This data describes a binding interaction between two proteins.

Sequence of protein 2:
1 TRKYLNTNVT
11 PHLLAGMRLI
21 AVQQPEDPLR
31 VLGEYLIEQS

Interface contacts:
Residue A401 in protein 1 is in contact with residue A21 in protein 2 (closest heavy-atom distance 3.8 Å).
Residue L412 in protein 1 is in contact with residue N6 in protein 2 (closest heavy-atom distance 3.4 Å).
Residue A416 in protein 1 interacts with residue K3 in protein 2 (closest heavy-atom distance 3.1 Å).
Residue E398 in protein 1 interacts with residue A21 in protein 2 (closest heavy-atom distance 3.7 Å).
Residue V405 in protein 1 interacts with residue L14 in protein 2 (closest heavy-atom distance 3.7 Å).
Residue E402 in protein 1 interacts with residue L14 in protein 2 (closest heavy-atom distance 4.8 Å).
Residue K397 in protein 1 interacts with residue A21 in protein 2 (closest heavy-atom distance 3.5 Å).
Residue E398 in protein 1 contacts residue R18 in protein 2 (closest heavy-atom distance 2.9 Å).
Residue I409 in protein 1 interacts with residue T10 in protein 2 (closest heavy-atom distance 3.8 Å).
Residue E398 in protein 1 contacts residue V22 in protein 2 (closest heavy-atom distance 3.7 Å).
Residue L412 in protein 1 contacts residue R2 in protein 2 (closest heavy-atom distance 4.3 Å).
Residue L412 in protein 1 interacts with residue K3 in protein 2 (closest heavy-atom distance 4.7 Å).
Residue V405 in protein 1 interacts with residue L13 in protein 2 (closest heavy-atom distance 3.7 Å).
Residue A401 in protein 1 is in contact with residue M17 in protein 2 (closest heavy-atom distance 4.2 Å).
Residue E413 in protein 1 interacts with residue K3 in protein 2 (closest heavy-atom distance 4.8 Å).
Residue W406 in protein 1 interacts with residue L14 in protein 2 (closest heavy-atom distance 3.4 Å).
Residue A416 in protein 1 is in contact with residue T1 in protein 2 (closest heavy-atom distance 4.6 Å).
Residue W406 in protein 1 is in contact with residue T10 in protein 2 (closest heavy-atom distance 4.9 Å).
Residue V405 in protein 1 is in contact with residue T10 in protein 2 (closest heavy-atom distance 5.0 Å).
Residue V405 in protein 1 is in contact with residue M17 in protein 2 (closest heavy-atom distance 3.7 Å).

Sequence of protein 1:
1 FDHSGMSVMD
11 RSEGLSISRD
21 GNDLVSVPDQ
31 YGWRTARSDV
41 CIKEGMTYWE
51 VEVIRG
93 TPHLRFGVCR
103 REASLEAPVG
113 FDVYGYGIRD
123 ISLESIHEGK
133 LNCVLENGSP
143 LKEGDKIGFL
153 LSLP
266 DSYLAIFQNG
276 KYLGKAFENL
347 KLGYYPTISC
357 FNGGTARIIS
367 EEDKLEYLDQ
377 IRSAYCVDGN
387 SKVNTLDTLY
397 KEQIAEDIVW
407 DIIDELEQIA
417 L